Sequence of chain B:
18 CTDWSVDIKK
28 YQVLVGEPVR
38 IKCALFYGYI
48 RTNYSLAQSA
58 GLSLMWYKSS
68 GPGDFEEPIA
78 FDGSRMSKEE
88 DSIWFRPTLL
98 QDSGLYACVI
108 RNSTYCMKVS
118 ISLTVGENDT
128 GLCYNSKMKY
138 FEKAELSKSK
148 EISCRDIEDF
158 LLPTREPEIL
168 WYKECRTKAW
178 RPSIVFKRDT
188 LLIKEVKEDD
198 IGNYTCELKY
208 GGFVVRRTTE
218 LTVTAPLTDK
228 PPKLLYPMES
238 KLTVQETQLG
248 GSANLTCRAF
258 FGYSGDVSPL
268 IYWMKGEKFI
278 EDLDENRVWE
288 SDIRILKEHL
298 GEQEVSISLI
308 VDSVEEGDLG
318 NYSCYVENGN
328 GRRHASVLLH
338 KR

These two protein chains interact to form a complex.

Sequence of chain A:
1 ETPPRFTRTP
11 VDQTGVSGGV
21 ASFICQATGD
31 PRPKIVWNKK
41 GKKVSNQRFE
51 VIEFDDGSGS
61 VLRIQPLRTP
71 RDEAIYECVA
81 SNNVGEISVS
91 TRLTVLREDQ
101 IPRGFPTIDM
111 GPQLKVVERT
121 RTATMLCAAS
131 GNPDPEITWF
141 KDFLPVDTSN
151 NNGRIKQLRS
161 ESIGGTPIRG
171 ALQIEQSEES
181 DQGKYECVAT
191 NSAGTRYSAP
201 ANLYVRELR

Interface contacts:
Residue L280 in chain B is in contact with residue Q47 in chain A (closest heavy-atom distance 2.7 Å).
Residue E278 in chain B contacts residue Q47 in chain A (closest heavy-atom distance 3.3 Å).
Residue E278 in chain B interacts with residue N46 in chain A (closest heavy-atom distance 4.0 Å).
Residue S22 in chain B is in contact with residue T124 in chain A (closest heavy-atom distance 4.2 Å).
Residue D20 in chain B interacts with residue Q173 in chain A (closest heavy-atom distance 3.4 Å).
Residue Y46 in chain B contacts residue R169 in chain A (closest heavy-atom distance 3.4 Å).
Residue W21 in chain B contacts residue L126 in chain A (closest heavy-atom distance 3.9 Å).
Residue E278 in chain B contacts residue R68 in chain A (closest heavy-atom distance 3.5 Å).
Residue S22 in chain B interacts with residue K115 in chain A (closest heavy-atom distance 3.7 Å).
Residue R48 in chain B contacts residue S162 in chain A (closest heavy-atom distance 2.5 Å).
Residue D279 in chain B interacts with residue N46 in chain A (closest heavy-atom distance 3.3 Å).
Residue W21 in chain B contacts residue A171 in chain A (closest heavy-atom distance 4.0 Å).
Residue D281 in chain B contacts residue Q47 in chain A (closest heavy-atom distance 4.0 Å).
Residue F276 in chain B interacts with residue R71 in chain A (closest heavy-atom distance 3.4 Å).
Residue I25 in chain B interacts with residue M110 in chain A (closest heavy-atom distance 4.1 Å).
Residue G45 in chain B is in contact with residue S160 in chain A (closest heavy-atom distance 2.9 Å).
Residue E324 in chain B is in contact with residue R97 in chain A (closest heavy-atom distance 3.2 Å).
Residue L267 in chain B interacts with residue R68 in chain A (closest heavy-atom distance 3.8 Å).
Residue W21 in chain B contacts residue L158 in chain A (closest heavy-atom distance 3.6 Å).
Residue D279 in chain B contacts residue Q47 in chain A (closest heavy-atom distance 4.2 Å).
Residue K27 in chain B interacts with residue M110 in chain A (closest heavy-atom distance 4.2 Å).
Residue I25 in chain B contacts residue P167 in chain A (closest heavy-atom distance 4.2 Å).
Residue G45 in chain B interacts with residue S162 in chain A (closest heavy-atom distance 4.0 Å).
Residue W21 in chain B is in contact with residue G170 in chain A (closest heavy-atom distance 4.1 Å).
Residue R48 in chain B interacts with residue I163 in chain A (closest heavy-atom distance 3.4 Å).
Residue E278 in chain B contacts residue R71 in chain A (closest heavy-atom distance 2.6 Å).
Residue Y46 in chain B is in contact with residue E161 in chain A (closest heavy-atom distance 2.8 Å).
Residue D279 in chain B is in contact with residue R48 in chain A (closest heavy-atom distance 2.9 Å).
Residue D279 in chain B interacts with residue R71 in chain A (closest heavy-atom distance 2.6 Å).
Residue E282 in chain B contacts residue Q47 in chain A (closest heavy-atom distance 4.2 Å).
Residue D20 in chain B contacts residue L158 in chain A (closest heavy-atom distance 3.7 Å).
Residue D24 in chain B interacts with residue R169 in chain A (closest heavy-atom distance 3.0 Å).
Residue R48 in chain B interacts with residue E161 in chain A (closest heavy-atom distance 3.1 Å).
Residue G45 in chain B interacts with residue I163 in chain A (closest heavy-atom distance 4.1 Å).
Residue I25 in chain B interacts with residue R169 in chain A (closest heavy-atom distance 3.6 Å).
Residue W21 in chain B interacts with residue R159 in chain A (closest heavy-atom distance 3.5 Å).
Residue W21 in chain B interacts with residue R169 in chain A (closest heavy-atom distance 3.8 Å).
Residue Y44 in chain B contacts residue I163 in chain A (closest heavy-atom distance 4.3 Å).
Residue G70 in chain B contacts residue R121 in chain A (closest heavy-atom distance 4.0 Å).
Residue D281 in chain B is in contact with residue S45 in chain A (closest heavy-atom distance 4.3 Å).
Residue I47 in chain B is in contact with residue I163 in chain A (closest heavy-atom distance 3.7 Å).
Residue Y44 in chain B interacts with residue T166 in chain A (closest heavy-atom distance 3.6 Å).
Residue N325 in chain B contacts residue R97 in chain A (closest heavy-atom distance 4.0 Å).
Residue G326 in chain B is in contact with residue R97 in chain A (closest heavy-atom distance 3.7 Å).
Residue E278 in chain B is in contact with residue R48 in chain A (closest heavy-atom distance 4.1 Å).
Residue Y44 in chain B contacts residue R169 in chain A (closest heavy-atom distance 4.0 Å).
Residue D279 in chain B interacts with residue S45 in chain A (closest heavy-atom distance 4.0 Å).
Residue Y46 in chain B is in contact with residue S160 in chain A (closest heavy-atom distance 3.5 Å).
Residue F43 in chain B is in contact with residue I163 in chain A (closest heavy-atom distance 4.4 Å).
Residue F72 in chain B interacts with residue R121 in chain A (closest heavy-atom distance 3.8 Å).
Residue I47 in chain B contacts residue E161 in chain A (closest heavy-atom distance 4.1 Å).
Residue G45 in chain B contacts residue T166 in chain A (closest heavy-atom distance 3.5 Å).
Residue G45 in chain B is in contact with residue R169 in chain A (closest heavy-atom distance 3.6 Å).
Residue Y46 in chain B contacts residue L126 in chain A (closest heavy-atom distance 4.4 Å).
Residue I25 in chain B interacts with residue A128 in chain A (closest heavy-atom distance 4.0 Å).
Residue V23 in chain B interacts with residue L126 in chain A (closest heavy-atom distance 3.2 Å).
Residue G326 in chain B is in contact with residue D99 in chain A (closest heavy-atom distance 4.4 Å).
Residue V264 in chain B interacts with residue E98 in chain A (closest heavy-atom distance 4.4 Å).
Residue W21 in chain B interacts with residue S160 in chain A (closest heavy-atom distance 3.5 Å).
Residue Y46 in chain B interacts with residue S162 in chain A (closest heavy-atom distance 3.8 Å).